Sequence of chain B:
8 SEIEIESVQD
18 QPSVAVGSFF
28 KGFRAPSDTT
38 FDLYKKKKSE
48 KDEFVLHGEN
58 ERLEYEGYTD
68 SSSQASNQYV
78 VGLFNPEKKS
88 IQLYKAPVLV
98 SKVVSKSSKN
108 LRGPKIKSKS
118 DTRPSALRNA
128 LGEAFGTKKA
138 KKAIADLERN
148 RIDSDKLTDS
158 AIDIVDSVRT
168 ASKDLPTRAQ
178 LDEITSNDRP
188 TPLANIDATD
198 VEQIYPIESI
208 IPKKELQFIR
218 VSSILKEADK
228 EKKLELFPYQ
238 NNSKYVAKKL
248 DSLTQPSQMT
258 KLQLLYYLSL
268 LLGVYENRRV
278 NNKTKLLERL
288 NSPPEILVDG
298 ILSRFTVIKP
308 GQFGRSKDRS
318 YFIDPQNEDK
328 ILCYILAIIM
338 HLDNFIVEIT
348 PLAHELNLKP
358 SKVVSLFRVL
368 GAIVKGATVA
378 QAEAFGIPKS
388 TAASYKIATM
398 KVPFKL

Sequence of chain A:
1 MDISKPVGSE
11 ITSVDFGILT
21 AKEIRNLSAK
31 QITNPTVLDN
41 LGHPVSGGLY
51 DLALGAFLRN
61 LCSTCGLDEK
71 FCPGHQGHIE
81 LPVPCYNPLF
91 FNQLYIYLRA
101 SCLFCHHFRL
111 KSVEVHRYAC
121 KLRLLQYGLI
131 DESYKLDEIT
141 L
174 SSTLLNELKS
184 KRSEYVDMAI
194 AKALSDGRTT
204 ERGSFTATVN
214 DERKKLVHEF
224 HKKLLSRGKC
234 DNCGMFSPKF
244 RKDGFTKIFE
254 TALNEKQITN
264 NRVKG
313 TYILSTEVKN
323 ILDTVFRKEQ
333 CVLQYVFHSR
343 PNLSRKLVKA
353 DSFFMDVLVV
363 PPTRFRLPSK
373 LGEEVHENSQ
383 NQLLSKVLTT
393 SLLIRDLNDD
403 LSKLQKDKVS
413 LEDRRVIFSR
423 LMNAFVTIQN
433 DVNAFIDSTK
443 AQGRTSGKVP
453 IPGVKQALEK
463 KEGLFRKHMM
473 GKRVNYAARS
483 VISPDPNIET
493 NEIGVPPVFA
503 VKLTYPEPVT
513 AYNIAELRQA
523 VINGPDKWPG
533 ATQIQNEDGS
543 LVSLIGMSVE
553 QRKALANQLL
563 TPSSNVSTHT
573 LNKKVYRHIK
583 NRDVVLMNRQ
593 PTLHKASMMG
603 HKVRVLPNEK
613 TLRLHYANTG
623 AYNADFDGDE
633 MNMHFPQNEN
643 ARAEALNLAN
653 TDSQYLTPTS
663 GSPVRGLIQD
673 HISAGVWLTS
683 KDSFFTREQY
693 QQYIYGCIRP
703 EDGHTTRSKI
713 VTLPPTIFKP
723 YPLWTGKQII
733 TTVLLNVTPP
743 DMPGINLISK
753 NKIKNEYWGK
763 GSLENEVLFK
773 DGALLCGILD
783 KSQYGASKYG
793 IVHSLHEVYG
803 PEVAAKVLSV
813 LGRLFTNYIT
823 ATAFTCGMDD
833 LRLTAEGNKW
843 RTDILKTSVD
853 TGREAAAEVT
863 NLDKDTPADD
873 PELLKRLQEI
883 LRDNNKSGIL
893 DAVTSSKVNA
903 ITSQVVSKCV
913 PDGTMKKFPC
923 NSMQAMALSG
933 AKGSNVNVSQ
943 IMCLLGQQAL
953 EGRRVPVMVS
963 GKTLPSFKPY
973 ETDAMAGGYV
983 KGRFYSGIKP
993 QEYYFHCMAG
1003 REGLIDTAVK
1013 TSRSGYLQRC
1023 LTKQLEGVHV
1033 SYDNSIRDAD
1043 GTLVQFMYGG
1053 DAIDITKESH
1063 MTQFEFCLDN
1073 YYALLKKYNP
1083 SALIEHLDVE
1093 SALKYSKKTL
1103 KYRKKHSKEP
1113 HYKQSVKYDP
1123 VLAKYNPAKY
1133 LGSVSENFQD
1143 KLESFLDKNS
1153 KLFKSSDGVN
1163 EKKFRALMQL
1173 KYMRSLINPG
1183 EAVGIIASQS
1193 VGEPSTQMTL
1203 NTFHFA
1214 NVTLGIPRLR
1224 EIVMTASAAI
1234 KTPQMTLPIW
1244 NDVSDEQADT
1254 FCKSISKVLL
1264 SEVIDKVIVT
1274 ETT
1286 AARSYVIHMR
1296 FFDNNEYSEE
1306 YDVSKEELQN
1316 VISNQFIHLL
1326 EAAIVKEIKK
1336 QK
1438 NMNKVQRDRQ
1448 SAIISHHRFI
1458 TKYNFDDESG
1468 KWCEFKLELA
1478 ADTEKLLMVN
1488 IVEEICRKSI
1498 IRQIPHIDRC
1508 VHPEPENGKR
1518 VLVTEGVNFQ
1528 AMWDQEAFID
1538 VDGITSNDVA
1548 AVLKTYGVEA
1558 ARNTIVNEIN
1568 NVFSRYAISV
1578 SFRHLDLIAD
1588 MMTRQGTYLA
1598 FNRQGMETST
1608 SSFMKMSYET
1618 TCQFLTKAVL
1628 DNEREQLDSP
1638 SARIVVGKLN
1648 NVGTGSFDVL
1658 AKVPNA

Residue-level contacts at the interface:
Residue L316 in chain A is in contact with residue I161 in chain B (closest heavy-atom distance 3.7 Å).
Residue N40 in chain A contacts residue R186 in chain B (closest heavy-atom distance 3.5 Å).
Residue N40 in chain A interacts with residue D185 in chain B (closest heavy-atom distance 3.4 Å).
Residue D39 in chain A interacts with residue N184 in chain B (closest heavy-atom distance 4.6 Å).
Residue F420 in chain A interacts with residue A158 in chain B (closest heavy-atom distance 3.5 Å).
Residue D246 in chain A is in contact with residue E145 in chain B (closest heavy-atom distance 4.2 Å).
Residue R397 in chain A contacts residue K170 in chain B (closest heavy-atom distance 4.1 Å).
Residue L61 in chain A is in contact with residue K306 in chain B (closest heavy-atom distance 3.8 Å).
Residue F252 in chain A contacts residue L144 in chain B (closest heavy-atom distance 4.1 Å).
Residue R417 in chain A is in contact with residue S151 in chain B (closest heavy-atom distance 3.9 Å).
Residue N60 in chain A is in contact with residue P322 in chain B (closest heavy-atom distance 3.3 Å).
Residue N34 in chain A is in contact with residue D179 in chain B (closest heavy-atom distance 4.4 Å).
Residue Q407 in chain A contacts residue R166 in chain B (closest heavy-atom distance 3.0 Å).
Residue G42 in chain A interacts with residue Q323 in chain B (closest heavy-atom distance 4.5 Å).
Residue S46 in chain A contacts residue S183 in chain B (closest heavy-atom distance 3.1 Å).
Residue R417 in chain A is in contact with residue T155 in chain B (closest heavy-atom distance 2.5 Å).
Residue Q444 in chain A contacts residue E145 in chain B (closest heavy-atom distance 4.2 Å).
Residue L61 in chain A contacts residue F319 in chain B (closest heavy-atom distance 3.6 Å).
Residue T318 in chain A interacts with residue I161 in chain B (closest heavy-atom distance 3.5 Å).
Residue L403 in chain A contacts residue I159 in chain B (closest heavy-atom distance 4.3 Å).
Residue N60 in chain A is in contact with residue Q323 in chain B (closest heavy-atom distance 4.1 Å).
Residue N400 in chain A interacts with residue V165 in chain B (closest heavy-atom distance 3.4 Å).
Residue Y314 in chain A interacts with residue I149 in chain B (closest heavy-atom distance 4.0 Å).
Residue M424 in chain A is in contact with residue I149 in chain B (closest heavy-atom distance 3.8 Å).
Residue E414 in chain A is in contact with residue D152 in chain B (closest heavy-atom distance 4.5 Å).
Residue F252 in chain A contacts residue E145 in chain B (closest heavy-atom distance 4.3 Å).
Residue D39 in chain A contacts residue D185 in chain B (closest heavy-atom distance 3.0 Å).
Residue N400 in chain A contacts residue V162 in chain B (closest heavy-atom distance 3.3 Å).
Residue F420 in chain A is in contact with residue L154 in chain B (closest heavy-atom distance 4.5 Å).
Residue L403 in chain A is in contact with residue V162 in chain B (closest heavy-atom distance 3.7 Å).
Residue P44 in chain A is in contact with residue Q323 in chain B (closest heavy-atom distance 3.4 Å).
Residue N40 in chain A contacts residue V366 in chain B (closest heavy-atom distance 3.4 Å).
Residue H43 in chain A interacts with residue D326 in chain B (closest heavy-atom distance 3.1 Å).
Residue L406 in chain A contacts residue I159 in chain B (closest heavy-atom distance 3.9 Å).
Residue R397 in chain A contacts residue L172 in chain B (closest heavy-atom distance 3.6 Å).
Residue M424 in chain A is in contact with residue A158 in chain B (closest heavy-atom distance 3.8 Å).
Residue R417 in chain A is in contact with residue D152 in chain B (closest heavy-atom distance 2.4 Å).
Residue D398 in chain A contacts residue R175 in chain B (closest heavy-atom distance 4.2 Å).
Residue Q31 in chain A contacts residue D171 in chain B (closest heavy-atom distance 4.5 Å).
Residue G66 in chain A is in contact with residue K306 in chain B (closest heavy-atom distance 3.3 Å).
Residue S421 in chain A contacts residue D150 in chain B (closest heavy-atom distance 3.3 Å).
Residue R59 in chain A interacts with residue P322 in chain B (closest heavy-atom distance 3.9 Å).
Residue K250 in chain A interacts with residue E145 in chain B (closest heavy-atom distance 2.6 Å).
Residue Q407 in chain A contacts residue D163 in chain B (closest heavy-atom distance 3.2 Å).
Residue E80 in chain A contacts residue K170 in chain B (closest heavy-atom distance 4.1 Å).
Residue R25 in chain A contacts residue K170 in chain B (closest heavy-atom distance 4.2 Å).
Residue F420 in chain A interacts with residue D150 in chain B (closest heavy-atom distance 4.1 Å).
Residue T33 in chain A is in contact with residue P173 in chain B (closest heavy-atom distance 3.4 Å).
Residue H43 in chain A interacts with residue Q323 in chain B (closest heavy-atom distance 2.4 Å).
Residue R417 in chain A interacts with residue D150 in chain B (closest heavy-atom distance 3.4 Å).
Residue H43 in chain A interacts with residue R186 in chain B (closest heavy-atom distance 3.1 Å).
Residue N40 in chain A interacts with residue S362 in chain B (closest heavy-atom distance 4.2 Å).
Residue S46 in chain A interacts with residue D179 in chain B (closest heavy-atom distance 4.6 Å).
Residue L61 in chain A contacts residue V304 in chain B (closest heavy-atom distance 4.3 Å).
Residue N425 in chain A interacts with residue I149 in chain B (closest heavy-atom distance 4.2 Å).
Residue H43 in chain A contacts residue D185 in chain B (closest heavy-atom distance 3.3 Å).
Residue R244 in chain A interacts with residue L144 in chain B (closest heavy-atom distance 3.4 Å).
Residue F420 in chain A is in contact with residue T155 in chain B (closest heavy-atom distance 3.5 Å).
Residue E319 in chain A contacts residue I161 in chain B (closest heavy-atom distance 4.2 Å).
Residue L394 in chain A contacts residue L172 in chain B (closest heavy-atom distance 4.4 Å).

The following describes two proteins that form a bound complex.